These two protein chains interact to form a complex.

Interface contacts:
Residue E252 in chain B interacts with residue S3 in chain A (closest heavy-atom distance 3.4 Å).
Residue P431 in chain B contacts residue Y5 in chain A (closest heavy-atom distance 4.0 Å).
Residue Q195 in chain B interacts with residue M23 in chain A (closest heavy-atom distance 3.4 Å).
Residue N436 in chain B interacts with residue H15 in chain A (closest heavy-atom distance 4.1 Å).
Residue E202 in chain B is in contact with residue R19 in chain A (closest heavy-atom distance 2.7 Å).
Residue L248 in chain B interacts with residue Y5 in chain A (closest heavy-atom distance 3.5 Å).
Residue R255 in chain B interacts with residue Y5 in chain A (closest heavy-atom distance 3.6 Å).
Residue Q289 in chain B contacts residue R19 in chain A (closest heavy-atom distance 3.5 Å).
Residue R255 in chain B contacts residue R4 in chain A (closest heavy-atom distance 3.3 Å).
Residue R255 in chain B contacts residue S3 in chain A (closest heavy-atom distance 3.6 Å).
Residue A199 in chain B contacts residue M23 in chain A (closest heavy-atom distance 4.1 Å).
Residue D163 in chain B contacts residue H20 in chain A (closest heavy-atom distance 2.6 Å).
Residue T237 in chain B is in contact with residue R19 in chain A (closest heavy-atom distance 3.8 Å).
Residue E285 in chain B is in contact with residue H15 in chain A (closest heavy-atom distance 2.7 Å).
Residue K249 in chain B contacts residue F10 in chain A (closest heavy-atom distance 3.6 Å).
Residue L430 in chain B is in contact with residue Y5 in chain A (closest heavy-atom distance 3.9 Å).
Residue E160 in chain B interacts with residue F24 in chain A (closest heavy-atom distance 3.6 Å).
Residue Y238 in chain B is in contact with residue H20 in chain A (closest heavy-atom distance 3.6 Å).
Residue N432 in chain B is in contact with residue I13 in chain A (closest heavy-atom distance 3.7 Å).
Residue L206 in chain B interacts with residue T16 in chain A (closest heavy-atom distance 3.5 Å).
Residue E252 in chain B contacts residue K2 in chain A (closest heavy-atom distance 3.9 Å).
Residue L206 in chain B interacts with residue F10 in chain A (closest heavy-atom distance 3.8 Å).
Residue H288 in chain B is in contact with residue I13 in chain A (closest heavy-atom distance 2.6 Å).
Residue A241 in chain B interacts with residue M14 in chain A (closest heavy-atom distance 3.3 Å).
Residue E433 in chain B contacts residue I13 in chain A (closest heavy-atom distance 4.0 Å).
Residue E202 in chain B is in contact with residue T16 in chain A (closest heavy-atom distance 3.1 Å).
Residue L159 in chain B contacts residue H20 in chain A (closest heavy-atom distance 3.5 Å).
Residue L248 in chain B interacts with residue M14 in chain A (closest heavy-atom distance 3.9 Å).
Residue H288 in chain B interacts with residue M14 in chain A (closest heavy-atom distance 3.9 Å).
Residue E285 in chain B interacts with residue D22 in chain A (closest heavy-atom distance 3.9 Å).
Residue P431 in chain B is in contact with residue I13 in chain A (closest heavy-atom distance 3.4 Å).
Residue Q289 in chain B contacts residue M14 in chain A (closest heavy-atom distance 3.1 Å).
Residue N299 in chain B interacts with residue Y5 in chain A (closest heavy-atom distance 3.0 Å).
Residue E433 in chain B contacts residue H15 in chain A (closest heavy-atom distance 2.7 Å).
Residue T156 in chain B contacts residue F24 in chain A (closest heavy-atom distance 3.6 Å).
Residue S203 in chain B is in contact with residue H20 in chain A (closest heavy-atom distance 3.4 Å).
Residue A241 in chain B is in contact with residue R19 in chain A (closest heavy-atom distance 3.7 Å).
Residue L430 in chain B interacts with residue R4 in chain A (closest heavy-atom distance 3.9 Å).
Residue L248 in chain B contacts residue F10 in chain A (closest heavy-atom distance 3.9 Å).
Residue D163 in chain B contacts residue R17 in chain A (closest heavy-atom distance 2.5 Å).
Residue R196 in chain B contacts residue F24 in chain A (closest heavy-atom distance 3.4 Å).
Residue A245 in chain B is in contact with residue M14 in chain A (closest heavy-atom distance 4.1 Å).
Residue N244 in chain B interacts with residue M14 in chain A (closest heavy-atom distance 3.8 Å).
Residue E285 in chain B contacts residue K18 in chain A (closest heavy-atom distance 3.7 Å).
Residue E252 in chain B contacts residue R4 in chain A (closest heavy-atom distance 3.0 Å).
Residue E202 in chain B is in contact with residue M14 in chain A (closest heavy-atom distance 3.5 Å).
Residue N207 in chain B contacts residue E11 in chain A (closest heavy-atom distance 2.8 Å).
Residue R196 in chain B is in contact with residue M23 in chain A (closest heavy-atom distance 3.7 Å).
Residue L296 in chain B interacts with residue Y5 in chain A (closest heavy-atom distance 3.2 Å).
Residue N299 in chain B interacts with residue R4 in chain A (closest heavy-atom distance 3.2 Å).
Residue E302 in chain B interacts with residue R4 in chain A (closest heavy-atom distance 3.5 Å).
Residue L159 in chain B interacts with residue F24 in chain A (closest heavy-atom distance 3.9 Å).
Residue E433 in chain B interacts with residue K12 in chain A (closest heavy-atom distance 3.4 Å).
Residue H288 in chain B interacts with residue H15 in chain A (closest heavy-atom distance 3.4 Å).
Residue E285 in chain B contacts residue R19 in chain A (closest heavy-atom distance 3.8 Å).
Residue V292 in chain B contacts residue M14 in chain A (closest heavy-atom distance 4.1 Å).
Residue Y238 in chain B contacts residue M23 in chain A (closest heavy-atom distance 3.5 Å).
Residue Y238 in chain B is in contact with residue R19 in chain A (closest heavy-atom distance 3.1 Å).
Residue S203 in chain B interacts with residue T16 in chain A (closest heavy-atom distance 3.7 Å).
Residue L206 in chain B contacts residue M14 in chain A (closest heavy-atom distance 4.0 Å).

Sequence of chain A:
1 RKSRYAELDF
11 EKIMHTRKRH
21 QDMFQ

Sequence of chain B:
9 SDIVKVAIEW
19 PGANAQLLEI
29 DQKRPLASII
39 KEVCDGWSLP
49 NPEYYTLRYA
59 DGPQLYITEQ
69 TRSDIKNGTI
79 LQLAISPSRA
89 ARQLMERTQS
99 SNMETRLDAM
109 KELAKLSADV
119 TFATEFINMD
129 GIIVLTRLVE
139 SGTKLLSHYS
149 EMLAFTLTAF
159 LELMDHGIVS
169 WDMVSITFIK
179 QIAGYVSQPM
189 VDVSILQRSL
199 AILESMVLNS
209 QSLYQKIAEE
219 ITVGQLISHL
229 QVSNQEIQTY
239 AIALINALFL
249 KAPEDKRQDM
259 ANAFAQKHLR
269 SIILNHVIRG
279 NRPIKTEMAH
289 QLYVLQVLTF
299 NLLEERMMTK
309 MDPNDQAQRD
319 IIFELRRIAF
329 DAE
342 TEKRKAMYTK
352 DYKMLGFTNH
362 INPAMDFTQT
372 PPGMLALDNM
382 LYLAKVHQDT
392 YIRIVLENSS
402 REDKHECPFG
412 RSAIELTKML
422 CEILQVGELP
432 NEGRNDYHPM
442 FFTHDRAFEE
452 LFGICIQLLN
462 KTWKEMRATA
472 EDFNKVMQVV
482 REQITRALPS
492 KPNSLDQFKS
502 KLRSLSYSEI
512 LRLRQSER